Sequence of the second protein:
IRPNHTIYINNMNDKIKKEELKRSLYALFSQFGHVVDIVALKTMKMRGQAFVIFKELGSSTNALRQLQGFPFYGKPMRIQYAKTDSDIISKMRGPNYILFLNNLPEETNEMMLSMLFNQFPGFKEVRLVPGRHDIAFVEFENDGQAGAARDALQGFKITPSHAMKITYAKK

Residue-level contacts at the interface:
Residue L977 in the first protein interacts with residue L167 in the second protein (closest heavy-atom distance 1.2 Å).
Residue L972 in the first protein is in contact with residue I189 in the second protein (closest heavy-atom distance 2.8 Å).
Residue N898 in the first protein is in contact with residue F191 in the second protein (closest heavy-atom distance 1.8 Å).
Residue L972 in the first protein interacts with residue A190 in the second protein (closest heavy-atom distance 0.9 Å).
Residue K974 in the first protein contacts residue K219 in the second protein (closest heavy-atom distance 2.0 Å).
Residue F896 in the first protein is in contact with residue P184 in the second protein (closest heavy-atom distance 1.6 Å).
Residue L978 in the first protein interacts with residue S168 in the second protein (closest heavy-atom distance 1.4 Å).
Residue L977 in the first protein is in contact with residue M166 in the second protein (closest heavy-atom distance 2.0 Å).
Residue W903 in the first protein contacts residue G185 in the second protein (closest heavy-atom distance 1.3 Å).
Residue K980 in the first protein contacts residue S168 in the second protein (closest heavy-atom distance 3.2 Å).
Residue F896 in the first protein contacts residue G185 in the second protein (closest heavy-atom distance 2.6 Å).
Residue W903 in the first protein is in contact with residue R186 in the second protein (closest heavy-atom distance 1.8 Å).
Residue L940 in the first protein interacts with residue D188 in the second protein (closest heavy-atom distance 3.0 Å).
Residue R979 in the first protein contacts residue M169 in the second protein (closest heavy-atom distance 3.2 Å).
Residue K942 in the first protein contacts residue I212 in the second protein (closest heavy-atom distance 2.3 Å).
Residue C894 in the first protein contacts residue G185 in the second protein (closest heavy-atom distance 2.6 Å).
Residue Y928 in the first protein is in contact with residue H187 in the second protein (closest heavy-atom distance 2.8 Å).
Residue R979 in the first protein is in contact with residue E164 in the second protein (closest heavy-atom distance 2.3 Å).
Residue G957 in the first protein is in contact with residue L182 in the second protein (closest heavy-atom distance 2.1 Å).
Residue R979 in the first protein contacts residue L167 in the second protein (closest heavy-atom distance 2.2 Å).
Residue N898 in the first protein contacts residue R181 in the second protein (closest heavy-atom distance 3.1 Å).
Residue D971 in the first protein contacts residue L167 in the second protein (closest heavy-atom distance 2.7 Å).
Residue F896 in the first protein contacts residue V183 in the second protein (closest heavy-atom distance 1.4 Å).
Residue L978 in the first protein interacts with residue L167 in the second protein (closest heavy-atom distance 1.0 Å).
Residue Y904 in the first protein contacts residue G185 in the second protein (closest heavy-atom distance 2.7 Å).
Residue Y904 in the first protein interacts with residue H187 in the second protein (closest heavy-atom distance 1.2 Å).
Residue R968 in the first protein contacts residue M165 in the second protein (closest heavy-atom distance 2.7 Å).
Residue R895 in the first protein is in contact with residue G185 in the second protein (closest heavy-atom distance 1.0 Å).
Residue L978 in the first protein contacts residue E164 in the second protein (closest heavy-atom distance 2.9 Å).
Residue S897 in the first protein contacts residue L182 in the second protein (closest heavy-atom distance 3.1 Å).
Residue E901 in the first protein contacts residue G185 in the second protein (closest heavy-atom distance 3.2 Å).
Residue F896 in the first protein interacts with residue L182 in the second protein (closest heavy-atom distance 1.8 Å).
Residue Y970 in the first protein interacts with residue E164 in the second protein (closest heavy-atom distance 1.5 Å).
Residue K975 in the first protein contacts residue F210 in the second protein (closest heavy-atom distance 2.4 Å).
Residue W903 in the first protein contacts residue H187 in the second protein (closest heavy-atom distance 0.9 Å).
Residue V905 in the first protein contacts residue H187 in the second protein (closest heavy-atom distance 2.9 Å).
Residue V969 in the first protein interacts with residue E164 in the second protein (closest heavy-atom distance 1.9 Å).
Residue R895 in the first protein interacts with residue V183 in the second protein (closest heavy-atom distance 2.6 Å).
Residue D902 in the first protein interacts with residue R186 in the second protein (closest heavy-atom distance 0.6 Å).
Residue D971 in the first protein is in contact with residue R181 in the second protein (closest heavy-atom distance 2.9 Å).
Residue K975 in the first protein contacts residue M218 in the second protein (closest heavy-atom distance 2.1 Å).
Residue K975 in the first protein is in contact with residue I212 in the second protein (closest heavy-atom distance 3.0 Å).
Residue K974 in the first protein contacts residue M218 in the second protein (closest heavy-atom distance 0.6 Å).
Residue D902 in the first protein contacts residue G185 in the second protein (closest heavy-atom distance 1.7 Å).
Residue E901 in the first protein contacts residue R186 in the second protein (closest heavy-atom distance 2.7 Å).
Residue L940 in the first protein interacts with residue H216 in the second protein (closest heavy-atom distance 2.2 Å).
Residue K976 in the first protein is in contact with residue I212 in the second protein (closest heavy-atom distance 3.2 Å).
Residue D971 in the first protein interacts with residue V180 in the second protein (closest heavy-atom distance 1.4 Å).
Residue K974 in the first protein interacts with residue I220 in the second protein (closest heavy-atom distance 2.7 Å).
Residue V959 in the first protein is in contact with residue E164 in the second protein (closest heavy-atom distance 3.2 Å).
Residue C894 in the first protein contacts residue P184 in the second protein (closest heavy-atom distance 1.1 Å).
Residue D902 in the first protein is in contact with residue H187 in the second protein (closest heavy-atom distance 2.5 Å).
Residue R979 in the first protein interacts with residue M165 in the second protein (closest heavy-atom distance 2.8 Å).
Residue R979 in the first protein is in contact with residue S168 in the second protein (closest heavy-atom distance 1.0 Å).
Residue Y904 in the first protein is in contact with residue D188 in the second protein (closest heavy-atom distance 2.6 Å).
Residue Y904 in the first protein is in contact with residue V183 in the second protein (closest heavy-atom distance 3.0 Å).
Residue L978 in the first protein contacts residue F171 in the second protein (closest heavy-atom distance 2.8 Å).
Residue R895 in the first protein interacts with residue P184 in the second protein (closest heavy-atom distance 1.1 Å).
Residue R968 in the first protein is in contact with residue E164 in the second protein (closest heavy-atom distance 3.0 Å).
Residue K942 in the first protein is in contact with residue T213 in the second protein (closest heavy-atom distance 0.6 Å).

Sequence of the first protein:
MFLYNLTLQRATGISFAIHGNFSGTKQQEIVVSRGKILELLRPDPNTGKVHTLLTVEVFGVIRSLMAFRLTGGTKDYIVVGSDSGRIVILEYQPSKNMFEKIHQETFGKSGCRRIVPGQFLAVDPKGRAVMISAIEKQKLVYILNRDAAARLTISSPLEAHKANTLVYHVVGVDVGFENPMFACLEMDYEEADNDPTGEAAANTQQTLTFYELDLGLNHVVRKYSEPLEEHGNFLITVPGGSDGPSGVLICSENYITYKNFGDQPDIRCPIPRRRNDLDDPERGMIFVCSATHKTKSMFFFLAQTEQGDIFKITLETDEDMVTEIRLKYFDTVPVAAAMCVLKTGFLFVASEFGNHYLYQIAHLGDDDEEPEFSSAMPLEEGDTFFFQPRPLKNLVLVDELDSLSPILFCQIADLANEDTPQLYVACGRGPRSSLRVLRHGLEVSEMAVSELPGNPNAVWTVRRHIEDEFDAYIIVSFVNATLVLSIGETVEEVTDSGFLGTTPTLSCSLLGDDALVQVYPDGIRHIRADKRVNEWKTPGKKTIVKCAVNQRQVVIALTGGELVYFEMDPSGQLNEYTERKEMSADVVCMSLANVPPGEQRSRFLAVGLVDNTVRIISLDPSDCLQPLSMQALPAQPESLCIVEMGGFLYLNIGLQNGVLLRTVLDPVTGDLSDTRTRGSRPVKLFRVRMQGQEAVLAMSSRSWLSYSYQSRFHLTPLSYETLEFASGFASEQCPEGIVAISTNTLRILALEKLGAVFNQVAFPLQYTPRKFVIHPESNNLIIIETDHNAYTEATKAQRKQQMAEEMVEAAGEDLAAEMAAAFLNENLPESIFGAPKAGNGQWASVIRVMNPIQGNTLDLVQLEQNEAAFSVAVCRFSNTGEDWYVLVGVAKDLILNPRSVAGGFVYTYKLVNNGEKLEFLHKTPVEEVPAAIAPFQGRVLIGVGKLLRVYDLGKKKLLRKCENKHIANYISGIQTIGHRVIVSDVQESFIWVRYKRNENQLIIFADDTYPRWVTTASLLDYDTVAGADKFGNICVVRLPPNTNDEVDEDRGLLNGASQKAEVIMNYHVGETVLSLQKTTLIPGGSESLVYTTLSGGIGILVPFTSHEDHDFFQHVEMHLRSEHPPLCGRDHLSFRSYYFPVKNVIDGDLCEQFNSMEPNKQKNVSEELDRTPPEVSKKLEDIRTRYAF

These two protein chains interact to form a complex.